Residue-level contacts at the interface:
Residue G68 in protein 2 contacts residue T42 in protein 1 (closest heavy-atom distance 3.5 Å).
Residue R80 in protein 2 contacts residue P39 in protein 1 (closest heavy-atom distance 3.4 Å).
Residue Y118 in protein 2 interacts with residue E38 in protein 1 (closest heavy-atom distance 3.3 Å).
Residue W12 in protein 2 is in contact with residue F45 in protein 1 (closest heavy-atom distance 3.6 Å).
Residue L112 in protein 2 interacts with residue T42 in protein 1 (closest heavy-atom distance 4.0 Å).
Residue N119 in protein 2 interacts with residue P39 in protein 1 (closest heavy-atom distance 3.3 Å).
Residue N123 in protein 2 contacts residue D27 in protein 1 (closest heavy-atom distance 3.8 Å).
Residue W12 in protein 2 interacts with residue T42 in protein 1 (closest heavy-atom distance 2.8 Å).
Residue S161 in protein 2 is in contact with residue L37 in protein 1 (closest heavy-atom distance 3.8 Å).
Residue Y118 in protein 2 interacts with residue L37 in protein 1 (closest heavy-atom distance 3.3 Å).
Residue C78 in protein 2 is in contact with residue D22 in protein 1 (closest heavy-atom distance 3.4 Å).
Residue A75 in protein 2 interacts with residue I40 in protein 1 (closest heavy-atom distance 3.5 Å).
Residue I122 in protein 2 is in contact with residue E38 in protein 1 (closest heavy-atom distance 3.9 Å).
Residue E81 in protein 2 is in contact with residue D22 in protein 1 (closest heavy-atom distance 3.1 Å).
Residue I122 in protein 2 is in contact with residue P39 in protein 1 (closest heavy-atom distance 3.6 Å).
Residue N123 in protein 2 contacts residue R28 in protein 1 (closest heavy-atom distance 4.3 Å).
Residue E165 in protein 2 contacts residue L30 in protein 1 (closest heavy-atom distance 3.9 Å).
Residue F64 in protein 2 interacts with residue F45 in protein 1 (closest heavy-atom distance 3.5 Å).
Residue L124 in protein 2 contacts residue K26 in protein 1 (closest heavy-atom distance 3.0 Å).
Residue E165 in protein 2 interacts with residue R28 in protein 1 (closest heavy-atom distance 3.1 Å).
Residue A77 in protein 2 is in contact with residue D22 in protein 1 (closest heavy-atom distance 3.7 Å).
Residue L164 in protein 2 contacts residue R28 in protein 1 (closest heavy-atom distance 3.4 Å).
Residue D56 in protein 2 contacts residue T48 in protein 1 (closest heavy-atom distance 3.0 Å).
Residue T71 in protein 2 is in contact with residue T42 in protein 1 (closest heavy-atom distance 3.5 Å).
Residue S121 in protein 2 interacts with residue R28 in protein 1 (closest heavy-atom distance 2.9 Å).
Residue R80 in protein 2 contacts residue D27 in protein 1 (closest heavy-atom distance 2.9 Å).
Residue K108 in protein 2 contacts residue F45 in protein 1 (closest heavy-atom distance 4.0 Å).
Residue L112 in protein 2 is in contact with residue F45 in protein 1 (closest heavy-atom distance 4.0 Å).
Residue S16 in protein 2 is in contact with residue T41 in protein 1 (closest heavy-atom distance 3.7 Å).
Residue L127 in protein 2 interacts with residue R28 in protein 1 (closest heavy-atom distance 3.7 Å).
Residue I122 in protein 2 interacts with residue D27 in protein 1 (closest heavy-atom distance 3.7 Å).
Residue Q160 in protein 2 contacts residue L37 in protein 1 (closest heavy-atom distance 4.3 Å).
Residue N72 in protein 2 interacts with residue T42 in protein 1 (closest heavy-atom distance 2.9 Å).
Residue I122 in protein 2 interacts with residue L30 in protein 1 (closest heavy-atom distance 3.8 Å).
Residue A75 in protein 2 is in contact with residue T41 in protein 1 (closest heavy-atom distance 3.8 Å).
Residue A77 in protein 2 contacts residue T20 in protein 1 (closest heavy-atom distance 4.3 Å).
Residue W12 in protein 2 is in contact with residue P44 in protein 1 (closest heavy-atom distance 3.6 Å).
Residue L124 in protein 2 interacts with residue R28 in protein 1 (closest heavy-atom distance 3.4 Å).
Residue I122 in protein 2 interacts with residue R28 in protein 1 (closest heavy-atom distance 2.9 Å).
Residue G13 in protein 2 contacts residue P44 in protein 1 (closest heavy-atom distance 3.6 Å).
Residue L124 in protein 2 contacts residue D27 in protein 1 (closest heavy-atom distance 4.4 Å).
Residue D56 in protein 2 contacts residue T47 in protein 1 (closest heavy-atom distance 2.9 Å).
Residue T71 in protein 2 interacts with residue I40 in protein 1 (closest heavy-atom distance 3.6 Å).
Residue E81 in protein 2 contacts residue K26 in protein 1 (closest heavy-atom distance 3.3 Å).
Residue W12 in protein 2 contacts residue V43 in protein 1 (closest heavy-atom distance 3.9 Å).
Residue N119 in protein 2 is in contact with residue I40 in protein 1 (closest heavy-atom distance 2.9 Å).
Residue A77 in protein 2 interacts with residue D27 in protein 1 (closest heavy-atom distance 3.9 Å).
Residue T209 in protein 2 contacts residue H34 in protein 1 (closest heavy-atom distance 3.3 Å).
Residue Y118 in protein 2 is in contact with residue I40 in protein 1 (closest heavy-atom distance 4.1 Å).
Residue T9 in protein 2 is in contact with residue P44 in protein 1 (closest heavy-atom distance 3.9 Å).
Residue L164 in protein 2 is in contact with residue L37 in protein 1 (closest heavy-atom distance 4.0 Å).
Residue L210 in protein 2 is in contact with residue H34 in protein 1 (closest heavy-atom distance 4.1 Å).
Residue K125 in protein 2 interacts with residue K26 in protein 1 (closest heavy-atom distance 4.3 Å).
Residue A77 in protein 2 is in contact with residue G23 in protein 1 (closest heavy-atom distance 3.5 Å).
Residue A75 in protein 2 is in contact with residue P39 in protein 1 (closest heavy-atom distance 3.3 Å).
Residue Q61 in protein 2 is in contact with residue F45 in protein 1 (closest heavy-atom distance 4.3 Å).
Residue N72 in protein 2 is in contact with residue T41 in protein 1 (closest heavy-atom distance 3.7 Å).
Residue N123 in protein 2 interacts with residue K26 in protein 1 (closest heavy-atom distance 3.4 Å).
Residue S161 in protein 2 is in contact with residue R28 in protein 1 (closest heavy-atom distance 2.5 Å).
Residue E165 in protein 2 interacts with residue R29 in protein 1 (closest heavy-atom distance 2.5 Å).

Sequence of protein 2:
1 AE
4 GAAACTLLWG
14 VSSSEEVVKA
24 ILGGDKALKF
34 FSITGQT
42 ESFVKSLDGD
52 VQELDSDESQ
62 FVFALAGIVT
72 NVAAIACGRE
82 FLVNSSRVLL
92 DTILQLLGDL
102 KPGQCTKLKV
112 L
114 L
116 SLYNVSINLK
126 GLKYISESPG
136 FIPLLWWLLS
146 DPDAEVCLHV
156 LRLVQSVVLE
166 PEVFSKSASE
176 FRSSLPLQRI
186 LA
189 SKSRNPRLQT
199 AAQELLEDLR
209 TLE

The following describes two proteins that form a bound complex.

Sequence of protein 1:
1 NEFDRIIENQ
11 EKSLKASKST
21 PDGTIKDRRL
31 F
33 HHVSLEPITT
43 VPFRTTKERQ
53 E